Sequence of the first protein:
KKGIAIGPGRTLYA

The following describes two proteins that form a bound complex.

Sequence of the second protein:
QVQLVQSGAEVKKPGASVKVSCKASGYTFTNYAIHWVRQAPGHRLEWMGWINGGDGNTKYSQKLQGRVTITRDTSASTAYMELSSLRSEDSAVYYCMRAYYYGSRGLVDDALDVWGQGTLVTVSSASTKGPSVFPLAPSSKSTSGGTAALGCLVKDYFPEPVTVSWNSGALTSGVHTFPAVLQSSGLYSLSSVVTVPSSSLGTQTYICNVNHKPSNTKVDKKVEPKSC

Residue-level contacts at the interface:
Residue N52 in the second protein is in contact with residue G10 in the first protein (closest heavy-atom distance 3.5 Å).
Residue G106 in the second protein contacts residue L15 in the first protein (closest heavy-atom distance 4.1 Å).
Residue N52 in the second protein is in contact with residue P11 in the first protein (closest heavy-atom distance 2.9 Å).
Residue Y102 in the second protein contacts residue I9 in the first protein (closest heavy-atom distance 4.4 Å).
Residue Y101 in the second protein contacts residue A8 in the first protein (closest heavy-atom distance 3.7 Å).
Residue W50 in the second protein interacts with residue G10 in the first protein (closest heavy-atom distance 3.4 Å).
Residue T58 in the second protein is in contact with residue P11 in the first protein (closest heavy-atom distance 4.5 Å).
Residue A33 in the second protein interacts with residue P11 in the first protein (closest heavy-atom distance 4.6 Å).
Residue G103 in the second protein interacts with residue I9 in the first protein (closest heavy-atom distance 3.5 Å).
Residue S104 in the second protein interacts with residue R13 in the first protein (closest heavy-atom distance 3.5 Å).
Residue T30 in the second protein is in contact with residue R13 in the first protein (closest heavy-atom distance 4.8 Å).
Residue A99 in the second protein interacts with residue I9 in the first protein (closest heavy-atom distance 4.0 Å).
Residue W50 in the second protein contacts residue P11 in the first protein (closest heavy-atom distance 3.4 Å).
Residue W50 in the second protein contacts residue I9 in the first protein (closest heavy-atom distance 3.2 Å).
Residue G106 in the second protein is in contact with residue I7 in the first protein (closest heavy-atom distance 3.7 Å).
Residue K59 in the second protein contacts residue P11 in the first protein (closest heavy-atom distance 4.4 Å).
Residue A33 in the second protein interacts with residue G10 in the first protein (closest heavy-atom distance 4.5 Å).
Residue N57 in the second protein contacts residue P11 in the first protein (closest heavy-atom distance 3.5 Å).
Residue D55 in the second protein interacts with residue R13 in the first protein (closest heavy-atom distance 4.4 Å).
Residue A33 in the second protein contacts residue I9 in the first protein (closest heavy-atom distance 4.2 Å).
Residue R105 in the second protein interacts with residue I7 in the first protein (closest heavy-atom distance 4.3 Å).
Residue R105 in the second protein is in contact with residue L15 in the first protein (closest heavy-atom distance 3.3 Å).
Residue W50 in the second protein interacts with residue A8 in the first protein (closest heavy-atom distance 3.8 Å).
Residue G106 in the second protein is in contact with residue I9 in the first protein (closest heavy-atom distance 3.5 Å).
Residue Y101 in the second protein is in contact with residue I7 in the first protein (closest heavy-atom distance 3.8 Å).
Residue N52 in the second protein contacts residue I9 in the first protein (closest heavy-atom distance 5.0 Å).
Residue I51 in the second protein is in contact with residue P11 in the first protein (closest heavy-atom distance 4.4 Å).
Residue N31 in the second protein interacts with residue R13 in the first protein (closest heavy-atom distance 3.9 Å).
Residue G103 in the second protein is in contact with residue R13 in the first protein (closest heavy-atom distance 3.1 Å).
Residue S104 in the second protein is in contact with residue I9 in the first protein (closest heavy-atom distance 3.7 Å).
Residue R105 in the second protein interacts with residue I9 in the first protein (closest heavy-atom distance 4.3 Å).
Residue N52 in the second protein contacts residue R13 in the first protein (closest heavy-atom distance 3.7 Å).
Residue S104 in the second protein contacts residue L15 in the first protein (closest heavy-atom distance 3.5 Å).
Residue Y101 in the second protein interacts with residue I9 in the first protein (closest heavy-atom distance 4.3 Å).